The following describes two proteins that form a bound complex.

Sequence of chain A:
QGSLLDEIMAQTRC

Residue-level contacts at the interface:
Residue K30 in chain B is in contact with residue L9 in chain A (closest heavy-atom distance 4.1 Å).
Residue S38 in chain B is in contact with residue L8 in chain A (closest heavy-atom distance 3.3 Å).
Residue I41 in chain B contacts residue I12 in chain A (closest heavy-atom distance 3.9 Å).
Residue A98 in chain B is in contact with residue T16 in chain A (closest heavy-atom distance 3.5 Å).
Residue Y96 in chain B is in contact with residue Q15 in chain A (closest heavy-atom distance 2.9 Å).
Residue A98 in chain B is in contact with residue I12 in chain A (closest heavy-atom distance 4.0 Å).
Residue L18 in chain B is in contact with residue T16 in chain A (closest heavy-atom distance 4.0 Å).
Residue Y96 in chain B interacts with residue I12 in chain A (closest heavy-atom distance 4.2 Å).
Residue P97 in chain B interacts with residue I12 in chain A (closest heavy-atom distance 3.4 Å).
Residue I41 in chain B interacts with residue L8 in chain A (closest heavy-atom distance 3.1 Å).
Residue F99 in chain B contacts residue I12 in chain A (closest heavy-atom distance 3.4 Å).
Residue A98 in chain B contacts residue Q15 in chain A (closest heavy-atom distance 3.8 Å).
Residue P19 in chain B interacts with residue M13 in chain A (closest heavy-atom distance 3.7 Å).
Residue I22 in chain B interacts with residue M13 in chain A (closest heavy-atom distance 3.4 Å).
Residue V104 in chain B is in contact with residue T16 in chain A (closest heavy-atom distance 3.8 Å).
Residue F99 in chain B is in contact with residue T16 in chain A (closest heavy-atom distance 2.7 Å).
Residue F99 in chain B contacts residue L9 in chain A (closest heavy-atom distance 3.9 Å).
Residue Y96 in chain B contacts residue E11 in chain A (closest heavy-atom distance 3.6 Å).
Residue L18 in chain B contacts residue M13 in chain A (closest heavy-atom distance 3.6 Å).
Residue V48 in chain B contacts residue I12 in chain A (closest heavy-atom distance 4.2 Å).
Residue A37 in chain B is in contact with residue I12 in chain A (closest heavy-atom distance 3.7 Å).
Residue A37 in chain B interacts with residue L8 in chain A (closest heavy-atom distance 4.2 Å).
Residue A37 in chain B is in contact with residue L9 in chain A (closest heavy-atom distance 4.4 Å).
Residue Y96 in chain B interacts with residue L8 in chain A (closest heavy-atom distance 3.5 Å).
Residue P97 in chain B interacts with residue E11 in chain A (closest heavy-atom distance 5.0 Å).
Residue E34 in chain B is in contact with residue L9 in chain A (closest heavy-atom distance 3.4 Å).
Residue P97 in chain B contacts residue Q15 in chain A (closest heavy-atom distance 3.6 Å).
Residue T95 in chain B interacts with residue Q15 in chain A (closest heavy-atom distance 3.5 Å).
Residue I22 in chain B is in contact with residue L9 in chain A (closest heavy-atom distance 4.4 Å).
Residue E34 in chain B interacts with residue L8 in chain A (closest heavy-atom distance 4.4 Å).
Residue L33 in chain B interacts with residue L9 in chain A (closest heavy-atom distance 4.5 Å).

Sequence of chain B:
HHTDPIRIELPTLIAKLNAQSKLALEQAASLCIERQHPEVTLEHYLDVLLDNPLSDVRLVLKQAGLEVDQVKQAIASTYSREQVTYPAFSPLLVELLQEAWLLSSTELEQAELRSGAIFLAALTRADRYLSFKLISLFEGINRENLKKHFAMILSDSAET